Sequence of chain B:
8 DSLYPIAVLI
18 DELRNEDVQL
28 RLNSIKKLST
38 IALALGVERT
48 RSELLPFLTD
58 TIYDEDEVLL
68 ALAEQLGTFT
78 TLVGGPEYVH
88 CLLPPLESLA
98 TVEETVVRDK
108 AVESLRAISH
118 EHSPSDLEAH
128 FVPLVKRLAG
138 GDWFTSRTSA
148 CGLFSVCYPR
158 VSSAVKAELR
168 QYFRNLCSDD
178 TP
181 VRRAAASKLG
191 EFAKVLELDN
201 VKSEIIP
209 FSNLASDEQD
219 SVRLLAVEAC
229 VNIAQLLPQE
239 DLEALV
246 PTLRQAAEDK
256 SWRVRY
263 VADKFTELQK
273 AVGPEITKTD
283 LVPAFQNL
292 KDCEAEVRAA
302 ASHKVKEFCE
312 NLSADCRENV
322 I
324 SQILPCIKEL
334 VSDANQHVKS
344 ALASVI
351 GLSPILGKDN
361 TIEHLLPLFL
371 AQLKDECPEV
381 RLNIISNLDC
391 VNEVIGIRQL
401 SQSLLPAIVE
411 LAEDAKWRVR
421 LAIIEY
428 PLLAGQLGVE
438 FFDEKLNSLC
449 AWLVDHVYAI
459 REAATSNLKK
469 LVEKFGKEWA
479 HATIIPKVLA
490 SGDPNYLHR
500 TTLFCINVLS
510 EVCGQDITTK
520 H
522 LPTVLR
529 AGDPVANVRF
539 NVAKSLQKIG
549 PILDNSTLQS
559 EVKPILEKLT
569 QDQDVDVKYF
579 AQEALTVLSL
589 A

Sequence of chain A:
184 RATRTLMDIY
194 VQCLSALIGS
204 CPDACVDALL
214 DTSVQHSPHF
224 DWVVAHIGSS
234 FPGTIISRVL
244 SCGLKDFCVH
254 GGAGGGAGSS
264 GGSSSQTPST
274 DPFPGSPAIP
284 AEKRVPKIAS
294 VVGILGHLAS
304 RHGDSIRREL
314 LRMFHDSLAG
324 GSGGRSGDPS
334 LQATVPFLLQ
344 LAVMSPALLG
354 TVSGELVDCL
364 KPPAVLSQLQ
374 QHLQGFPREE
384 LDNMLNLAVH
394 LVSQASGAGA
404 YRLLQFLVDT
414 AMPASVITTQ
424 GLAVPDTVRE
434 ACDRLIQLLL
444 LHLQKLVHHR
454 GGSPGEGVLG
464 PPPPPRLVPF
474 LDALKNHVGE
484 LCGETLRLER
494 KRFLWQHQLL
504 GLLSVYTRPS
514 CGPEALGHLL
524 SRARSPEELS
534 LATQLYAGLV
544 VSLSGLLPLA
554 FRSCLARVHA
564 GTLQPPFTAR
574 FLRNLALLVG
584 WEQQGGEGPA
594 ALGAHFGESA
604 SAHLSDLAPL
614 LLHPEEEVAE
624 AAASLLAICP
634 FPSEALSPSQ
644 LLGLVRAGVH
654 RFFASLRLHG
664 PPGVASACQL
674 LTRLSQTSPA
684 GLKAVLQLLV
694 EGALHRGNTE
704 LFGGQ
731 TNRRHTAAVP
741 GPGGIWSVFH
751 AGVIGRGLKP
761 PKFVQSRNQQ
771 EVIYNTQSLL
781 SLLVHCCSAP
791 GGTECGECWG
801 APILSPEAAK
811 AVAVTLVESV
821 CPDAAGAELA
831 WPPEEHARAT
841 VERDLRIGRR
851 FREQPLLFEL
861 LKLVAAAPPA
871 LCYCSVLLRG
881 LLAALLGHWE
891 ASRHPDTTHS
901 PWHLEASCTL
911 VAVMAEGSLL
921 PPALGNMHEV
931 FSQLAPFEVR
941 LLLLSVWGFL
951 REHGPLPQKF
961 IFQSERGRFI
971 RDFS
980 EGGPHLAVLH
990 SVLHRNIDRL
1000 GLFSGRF

The following describes two proteins that form a bound complex.

Contacts between the two chains:
Residue F749 in chain A contacts residue H497 in chain B (closest heavy-atom distance 4.0 Å).
Residue F749 in chain A contacts residue D453 in chain B (closest heavy-atom distance 3.8 Å).
Residue F749 in chain A is in contact with residue H454 in chain B (closest heavy-atom distance 3.2 Å).
Residue F749 in chain A interacts with residue N494 in chain B (closest heavy-atom distance 3.6 Å).
Residue F749 in chain A interacts with residue L496 in chain B (closest heavy-atom distance 3.7 Å).
Residue F749 in chain A contacts residue V452 in chain B (closest heavy-atom distance 3.6 Å).